Sequence of chain B:
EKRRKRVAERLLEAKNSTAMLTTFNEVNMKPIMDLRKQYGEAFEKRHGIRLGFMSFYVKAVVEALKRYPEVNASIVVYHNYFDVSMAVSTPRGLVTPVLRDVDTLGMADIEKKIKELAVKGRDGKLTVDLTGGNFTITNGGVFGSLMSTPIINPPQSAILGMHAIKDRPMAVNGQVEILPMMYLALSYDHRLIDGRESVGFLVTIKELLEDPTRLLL

The following describes two proteins that form a bound complex.

Interface contacts:
Residue K24 in chain A interacts with residue M29 in chain B (closest heavy-atom distance 2.8 Å).
Residue P183 in chain A interacts with residue V190 in chain B (closest heavy-atom distance 3.9 Å).
Residue L160 in chain A is in contact with residue E35 in chain B (closest heavy-atom distance 4.1 Å).
Residue S3 in chain A is in contact with residue Y94 in chain B (closest heavy-atom distance 3.8 Å).
Residue I165 in chain A is in contact with residue H204 in chain B (closest heavy-atom distance 4.1 Å).
Residue S159 in chain A contacts residue T32 in chain B (closest heavy-atom distance 4.0 Å).
Residue T163 in chain A contacts residue T31 in chain B (closest heavy-atom distance 2.9 Å).
Residue R6 in chain A interacts with residue V90 in chain B (closest heavy-atom distance 3.8 Å).
Residue I165 in chain A interacts with residue L30 in chain B (closest heavy-atom distance 3.9 Å).
Residue L160 in chain A contacts residue N34 in chain B (closest heavy-atom distance 4.0 Å).
Residue L160 in chain A contacts residue F33 in chain B (closest heavy-atom distance 3.8 Å).
Residue L21 in chain A is in contact with residue N25 in chain B (closest heavy-atom distance 3.6 Å).
Residue K24 in chain A contacts residue A28 in chain B (closest heavy-atom distance 3.7 Å).
Residue G158 in chain A contacts residue N34 in chain B (closest heavy-atom distance 4.0 Å).
Residue M161 in chain A interacts with residue F33 in chain B (closest heavy-atom distance 2.9 Å).
Residue V7 in chain A interacts with residue Y91 in chain B (closest heavy-atom distance 3.8 Å).
Residue S3 in chain A is in contact with residue V90 in chain B (closest heavy-atom distance 3.0 Å).
Residue R6 in chain A contacts residue V89 in chain B (closest heavy-atom distance 3.6 Å).
Residue V7 in chain A interacts with residue V89 in chain B (closest heavy-atom distance 3.3 Å).
Residue M161 in chain A contacts residue T32 in chain B (closest heavy-atom distance 3.8 Å).
Residue K24 in chain A contacts residue K24 in chain B (closest heavy-atom distance 3.2 Å).
Residue N25 in chain A is in contact with residue N25 in chain B (closest heavy-atom distance 2.8 Å).
Residue F157 in chain A contacts residue V217 in chain B (closest heavy-atom distance 4.3 Å).
Residue R2 in chain A is in contact with residue H92 in chain B (closest heavy-atom distance 2.9 Å).
Residue I192 in chain A interacts with residue G188 in chain B (closest heavy-atom distance 3.6 Å).
Residue I192 in chain A interacts with residue A185 in chain B (closest heavy-atom distance 3.9 Å).
Residue T163 in chain A interacts with residue L30 in chain B (closest heavy-atom distance 3.5 Å).
Residue P183 in chain A interacts with residue P183 in chain B (closest heavy-atom distance 3.5 Å).
Residue K180 in chain A is in contact with residue E35 in chain B (closest heavy-atom distance 2.9 Å).
Residue P183 in chain A is in contact with residue A185 in chain B (closest heavy-atom distance 3.6 Å).
Residue L20 in chain A interacts with residue H204 in chain B (closest heavy-atom distance 3.5 Å).
Residue F157 in chain A interacts with residue V213 in chain B (closest heavy-atom distance 3.7 Å).
Residue S159 in chain A interacts with residue V213 in chain B (closest heavy-atom distance 3.7 Å).
Residue R2 in chain A is in contact with residue V90 in chain B (closest heavy-atom distance 4.2 Å).
Residue M161 in chain A interacts with residue M161 in chain B (closest heavy-atom distance 3.7 Å).
Residue E4 in chain A is in contact with residue V90 in chain B (closest heavy-atom distance 3.5 Å).
Residue L20 in chain A contacts residue A28 in chain B (closest heavy-atom distance 4.1 Å).
Residue I192 in chain A interacts with residue Q189 in chain B (closest heavy-atom distance 3.9 Å).
Residue K5 in chain A is in contact with residue Y91 in chain B (closest heavy-atom distance 2.7 Å).
Residue S162 in chain A is in contact with residue T32 in chain B (closest heavy-atom distance 4.1 Å).
Residue I192 in chain A is in contact with residue V190 in chain B (closest heavy-atom distance 4.2 Å).
Residue E4 in chain A contacts residue H92 in chain B (closest heavy-atom distance 4.2 Å).
Residue L21 in chain A interacts with residue S26 in chain B (closest heavy-atom distance 3.8 Å).
Residue K24 in chain A is in contact with residue T27 in chain B (closest heavy-atom distance 3.9 Å).
Residue P183 in chain A interacts with residue M184 in chain B (closest heavy-atom distance 3.4 Å).
Residue L21 in chain A is in contact with residue T27 in chain B (closest heavy-atom distance 3.9 Å).
Residue R2 in chain A interacts with residue Y94 in chain B (closest heavy-atom distance 3.6 Å).
Residue A17 in chain A contacts residue R205 in chain B (closest heavy-atom distance 4.2 Å).
Residue G158 in chain A is in contact with residue V213 in chain B (closest heavy-atom distance 4.2 Å).
Residue S162 in chain A is in contact with residue T31 in chain B (closest heavy-atom distance 3.5 Å).
Residue K5 in chain A contacts residue V90 in chain B (closest heavy-atom distance 3.2 Å).
Residue E4 in chain A interacts with residue Y94 in chain B (closest heavy-atom distance 3.8 Å).
Residue M9 in chain A is in contact with residue I84 in chain B (closest heavy-atom distance 3.6 Å).
Residue M29 in chain A contacts residue L30 in chain B (closest heavy-atom distance 3.9 Å).
Residue E4 in chain A is in contact with residue Y91 in chain B (closest heavy-atom distance 3.7 Å).
Residue M9 in chain A is in contact with residue V89 in chain B (closest heavy-atom distance 3.6 Å).
Residue F157 in chain A is in contact with residue R210 in chain B (closest heavy-atom distance 3.7 Å).
Residue S3 in chain A interacts with residue H92 in chain B (closest heavy-atom distance 3.9 Å).
Residue D181 in chain A contacts residue A185 in chain B (closest heavy-atom distance 3.6 Å).
Residue K5 in chain A contacts residue V89 in chain B (closest heavy-atom distance 3.8 Å).

Sequence of chain A:
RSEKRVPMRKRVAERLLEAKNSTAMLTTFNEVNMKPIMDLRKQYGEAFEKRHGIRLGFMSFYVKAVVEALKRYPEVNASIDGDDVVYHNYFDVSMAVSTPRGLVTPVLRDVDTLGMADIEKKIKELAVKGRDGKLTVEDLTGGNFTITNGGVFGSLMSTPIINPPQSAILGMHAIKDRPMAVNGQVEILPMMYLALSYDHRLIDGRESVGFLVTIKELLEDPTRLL